The following describes two proteins that form a bound complex.

Sequence of protein 1:
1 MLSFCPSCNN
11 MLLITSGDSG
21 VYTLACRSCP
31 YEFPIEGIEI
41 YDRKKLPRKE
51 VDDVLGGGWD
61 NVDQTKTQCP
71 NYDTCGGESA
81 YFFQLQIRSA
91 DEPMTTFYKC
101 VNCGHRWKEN

Sequence of protein 2:
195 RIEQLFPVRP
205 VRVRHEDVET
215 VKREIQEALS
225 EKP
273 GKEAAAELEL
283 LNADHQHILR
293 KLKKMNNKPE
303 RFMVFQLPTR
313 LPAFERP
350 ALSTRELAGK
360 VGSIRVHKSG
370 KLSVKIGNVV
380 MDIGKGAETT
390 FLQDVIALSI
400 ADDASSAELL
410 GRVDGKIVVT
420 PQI

Interface contacts:
Residue R203 in protein 2 interacts with residue L2 in protein 1 (closest heavy-atom distance 4.8 Å).
Residue P201 in protein 2 is in contact with residue P6 in protein 1 (closest heavy-atom distance 4.2 Å).
Residue P204 in protein 2 contacts residue L2 in protein 1 (closest heavy-atom distance 3.8 Å).
Residue P201 in protein 2 interacts with residue F4 in protein 1 (closest heavy-atom distance 3.6 Å).
Residue P201 in protein 2 contacts residue Y31 in protein 1 (closest heavy-atom distance 3.8 Å).
Residue P201 in protein 2 contacts residue L24 in protein 1 (closest heavy-atom distance 3.7 Å).
Residue Q198 in protein 2 is in contact with residue P6 in protein 1 (closest heavy-atom distance 3.5 Å).
Residue V202 in protein 2 contacts residue C5 in protein 1 (closest heavy-atom distance 4.1 Å).
Residue F200 in protein 2 contacts residue F33 in protein 1 (closest heavy-atom distance 4.0 Å).
Residue F200 in protein 2 interacts with residue Y31 in protein 1 (closest heavy-atom distance 3.9 Å).
Residue L199 in protein 2 is in contact with residue Y31 in protein 1 (closest heavy-atom distance 2.4 Å).
Residue F200 in protein 2 contacts residue F4 in protein 1 (closest heavy-atom distance 5.0 Å).
Residue P201 in protein 2 interacts with residue L12 in protein 1 (closest heavy-atom distance 3.7 Å).
Residue L199 in protein 2 is in contact with residue P6 in protein 1 (closest heavy-atom distance 3.3 Å).
Residue R206 in protein 2 interacts with residue L2 in protein 1 (closest heavy-atom distance 3.8 Å).
Residue L199 in protein 2 interacts with residue F33 in protein 1 (closest heavy-atom distance 4.9 Å).
Residue V202 in protein 2 contacts residue S3 in protein 1 (closest heavy-atom distance 3.8 Å).
Residue F200 in protein 2 interacts with residue P6 in protein 1 (closest heavy-atom distance 3.5 Å).
Residue P201 in protein 2 interacts with residue F33 in protein 1 (closest heavy-atom distance 3.9 Å).
Residue P204 in protein 2 contacts residue F4 in protein 1 (closest heavy-atom distance 3.9 Å).
Residue V202 in protein 2 is in contact with residue P6 in protein 1 (closest heavy-atom distance 3.7 Å).
Residue V202 in protein 2 is in contact with residue L2 in protein 1 (closest heavy-atom distance 4.6 Å).
Residue P201 in protein 2 is in contact with residue S3 in protein 1 (closest heavy-atom distance 4.2 Å).
Residue V202 in protein 2 is in contact with residue F4 in protein 1 (closest heavy-atom distance 2.7 Å).
Residue V202 in protein 2 is in contact with residue N9 in protein 1 (closest heavy-atom distance 3.9 Å).